These two protein chains interact to form a complex.

Sequence of chain B:
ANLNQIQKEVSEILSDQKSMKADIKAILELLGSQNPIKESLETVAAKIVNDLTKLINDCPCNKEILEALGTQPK

Sequence of chain A:
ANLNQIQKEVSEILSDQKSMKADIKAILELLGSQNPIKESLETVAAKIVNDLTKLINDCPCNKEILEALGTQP

Contacts between the two chains:
Residue I66 in chain B contacts residue I66 in chain A (closest heavy-atom distance 3.8 Å).
Residue N63 in chain B is in contact with residue I66 in chain A (closest heavy-atom distance 3.2 Å).
Residue L15 in chain B contacts residue E10 in chain A (closest heavy-atom distance 3.6 Å).
Residue A46 in chain B interacts with residue I49 in chain A (closest heavy-atom distance 3.9 Å).
Residue I25 in chain B contacts residue I28 in chain A (closest heavy-atom distance 3.7 Å).
Residue S12 in chain B is in contact with residue E10 in chain A (closest heavy-atom distance 4.0 Å).
Residue Q8 in chain B is in contact with residue N3 in chain A (closest heavy-atom distance 4.0 Å).
Residue Q8 in chain B interacts with residue E10 in chain A (closest heavy-atom distance 2.7 Å).
Residue L42 in chain B contacts residue V45 in chain A (closest heavy-atom distance 3.5 Å).
Residue Q8 in chain B contacts residue Q6 in chain A (closest heavy-atom distance 3.2 Å).
Residue L15 in chain B contacts residue E13 in chain A (closest heavy-atom distance 3.9 Å).
Residue I57 in chain B is in contact with residue I57 in chain A (closest heavy-atom distance 4.2 Å).
Residue L29 in chain B contacts residue I28 in chain A (closest heavy-atom distance 3.6 Å).
Residue I57 in chain B interacts with residue L56 in chain A (closest heavy-atom distance 3.5 Å).
Residue Q18 in chain B interacts with residue D17 in chain A (closest heavy-atom distance 3.4 Å).
Residue T54 in chain B contacts residue L56 in chain A (closest heavy-atom distance 3.5 Å).
Residue K19 in chain B contacts residue E13 in chain A (closest heavy-atom distance 2.6 Å).
Residue K22 in chain B contacts residue M21 in chain A (closest heavy-atom distance 3.8 Å).
Residue V11 in chain B interacts with residue I14 in chain A (closest heavy-atom distance 3.6 Å).
Residue I14 in chain B contacts residue I14 in chain A (closest heavy-atom distance 3.7 Å).
Residue L53 in chain B is in contact with residue L53 in chain A (closest heavy-atom distance 3.7 Å).
Residue L4 in chain B interacts with residue I7 in chain A (closest heavy-atom distance 3.4 Å).
Residue N63 in chain B interacts with residue E65 in chain A (closest heavy-atom distance 2.8 Å).
Residue V11 in chain B is in contact with residue E10 in chain A (closest heavy-atom distance 3.4 Å).
Residue L32 in chain B is in contact with residue L31 in chain A (closest heavy-atom distance 3.6 Å).
Residue Q18 in chain B is in contact with residue Q18 in chain A (closest heavy-atom distance 3.4 Å).
Residue I25 in chain B is in contact with residue D24 in chain A (closest heavy-atom distance 3.8 Å).
Residue L15 in chain B interacts with residue I14 in chain A (closest heavy-atom distance 3.8 Å).
Residue I25 in chain B is in contact with residue I25 in chain A (closest heavy-atom distance 4.0 Å).
Residue I49 in chain B is in contact with residue I49 in chain A (closest heavy-atom distance 4.2 Å).
Residue L42 in chain B is in contact with residue L42 in chain A (closest heavy-atom distance 3.8 Å).
Residue I57 in chain B interacts with residue C62 in chain A (closest heavy-atom distance 3.4 Å).
Residue N58 in chain B is in contact with residue L56 in chain A (closest heavy-atom distance 3.8 Å).
Residue L32 in chain B is in contact with residue L32 in chain A (closest heavy-atom distance 3.6 Å).
Residue Q18 in chain B contacts residue M21 in chain A (closest heavy-atom distance 3.5 Å).
Residue V50 in chain B is in contact with residue I49 in chain A (closest heavy-atom distance 3.7 Å).
Residue L4 in chain B interacts with residue N3 in chain A (closest heavy-atom distance 3.7 Å).
Residue N58 in chain B is in contact with residue P61 in chain A (closest heavy-atom distance 3.6 Å).
Residue N63 in chain B is in contact with residue C62 in chain A (closest heavy-atom distance 3.0 Å).
Residue I28 in chain B interacts with residue I28 in chain A (closest heavy-atom distance 4.0 Å).
Residue I38 in chain B contacts residue I38 in chain A (closest heavy-atom distance 3.8 Å).
Residue L42 in chain B is in contact with residue S41 in chain A (closest heavy-atom distance 3.6 Å).
Residue I25 in chain B is in contact with residue M21 in chain A (closest heavy-atom distance 3.3 Å).
Residue C60 in chain B contacts residue C62 in chain A (closest heavy-atom distance 2.0 Å).
Residue K19 in chain B contacts residue D17 in chain A (closest heavy-atom distance 3.5 Å).
Residue V50 in chain B is in contact with residue L53 in chain A (closest heavy-atom distance 3.8 Å).
Residue L29 in chain B interacts with residue D24 in chain A (closest heavy-atom distance 3.6 Å).
Residue T54 in chain B is in contact with residue L53 in chain A (closest heavy-atom distance 4.0 Å).
Residue I38 in chain B interacts with residue Q35 in chain A (closest heavy-atom distance 3.4 Å).
Residue L70 in chain B contacts residue L70 in chain A (closest heavy-atom distance 3.8 Å).
Residue A46 in chain B contacts residue V45 in chain A (closest heavy-atom distance 3.4 Å).
Residue M21 in chain B interacts with residue M21 in chain A (closest heavy-atom distance 3.3 Å).
Residue L4 in chain B contacts residue L4 in chain A (closest heavy-atom distance 3.5 Å).
Residue Q8 in chain B interacts with residue I7 in chain A (closest heavy-atom distance 4.0 Å).
Residue L67 in chain B is in contact with residue A69 in chain A (closest heavy-atom distance 3.9 Å).
Residue I7 in chain B interacts with residue I7 in chain A (closest heavy-atom distance 3.7 Å).
Residue L32 in chain B contacts residue I28 in chain A (closest heavy-atom distance 3.8 Å).
Residue K39 in chain B is in contact with residue N36 in chain A (closest heavy-atom distance 3.1 Å).
Residue Q18 in chain B is in contact with residue I14 in chain A (closest heavy-atom distance 3.0 Å).
Residue L67 in chain B interacts with residue E65 in chain A (closest heavy-atom distance 4.0 Å).